These two protein chains interact to form a complex.

Sequence of chain A:
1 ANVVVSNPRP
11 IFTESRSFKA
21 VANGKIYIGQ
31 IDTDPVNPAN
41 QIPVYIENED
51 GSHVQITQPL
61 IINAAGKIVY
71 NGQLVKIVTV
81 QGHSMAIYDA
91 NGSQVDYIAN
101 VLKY

Sequence of chain B:
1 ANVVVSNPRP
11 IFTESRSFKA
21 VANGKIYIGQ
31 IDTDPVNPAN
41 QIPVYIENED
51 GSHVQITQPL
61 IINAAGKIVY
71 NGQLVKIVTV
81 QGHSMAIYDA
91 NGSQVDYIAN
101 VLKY

Interface contacts:
Residue F18 in chain B contacts residue I11 in chain A (closest heavy-atom distance 3.5 Å).
Residue V78 in chain B contacts residue A1 in chain A (closest heavy-atom distance 3.8 Å).
Residue V80 in chain B is in contact with residue V3 in chain A (closest heavy-atom distance 3.8 Å).
Residue V80 in chain B is in contact with residue A1 in chain A (closest heavy-atom distance 3.8 Å).
Residue A99 in chain B interacts with residue E49 in chain A (closest heavy-atom distance 4.3 Å).
Residue F18 in chain B interacts with residue F18 in chain A (closest heavy-atom distance 3.7 Å).
Residue E14 in chain B interacts with residue K67 in chain A (closest heavy-atom distance 3.1 Å).
Residue F18 in chain B is in contact with residue A65 in chain A (closest heavy-atom distance 3.8 Å).
Residue H83 in chain B interacts with residue V3 in chain A (closest heavy-atom distance 3.6 Å).
Residue F18 in chain B is in contact with residue A64 in chain A (closest heavy-atom distance 3.7 Å).
Residue S17 in chain B contacts residue A64 in chain A (closest heavy-atom distance 4.2 Å).
Residue S15 in chain B contacts residue A65 in chain A (closest heavy-atom distance 3.7 Å).
Residue S17 in chain B is in contact with residue A65 in chain A (closest heavy-atom distance 3.2 Å).
Residue H53 in chain B is in contact with residue A1 in chain A (closest heavy-atom distance 4.0 Å).
Residue V78 in chain B contacts residue V3 in chain A (closest heavy-atom distance 3.1 Å).
Residue M85 in chain B is in contact with residue S6 in chain A (closest heavy-atom distance 3.4 Å).
Residue Y104 in chain B contacts residue P8 in chain A (closest heavy-atom distance 3.3 Å).
Residue K103 in chain B interacts with residue K76 in chain A (closest heavy-atom distance 3.3 Å).
Residue T79 in chain B contacts residue N2 in chain A (closest heavy-atom distance 3.3 Å).
Residue R16 in chain B contacts residue A64 in chain A (closest heavy-atom distance 3.6 Å).
Residue R16 in chain B interacts with residue L74 in chain A (closest heavy-atom distance 3.5 Å).
Residue S15 in chain B is in contact with residue L74 in chain A (closest heavy-atom distance 3.5 Å).
Residue S15 in chain B interacts with residue K67 in chain A (closest heavy-atom distance 4.0 Å).
Residue I77 in chain B contacts residue V3 in chain A (closest heavy-atom distance 4.3 Å).
Residue R16 in chain B contacts residue Q73 in chain A (closest heavy-atom distance 4.3 Å).
Residue Y104 in chain B contacts residue R9 in chain A (closest heavy-atom distance 3.2 Å).
Residue I68 in chain B contacts residue V5 in chain A (closest heavy-atom distance 3.8 Å).
Residue T79 in chain B contacts residue A1 in chain A (closest heavy-atom distance 3.4 Å).
Residue L102 in chain B interacts with residue V3 in chain A (closest heavy-atom distance 3.8 Å).
Residue L60 in chain B contacts residue V5 in chain A (closest heavy-atom distance 4.2 Å).
Residue F12 in chain B is in contact with residue S6 in chain A (closest heavy-atom distance 3.8 Å).
Residue F12 in chain B interacts with residue N7 in chain A (closest heavy-atom distance 3.9 Å).
Residue R16 in chain B interacts with residue A65 in chain A (closest heavy-atom distance 3.9 Å).
Residue T13 in chain B interacts with residue I11 in chain A (closest heavy-atom distance 3.6 Å).
Residue V78 in chain B contacts residue V4 in chain A (closest heavy-atom distance 3.6 Å).
Residue I77 in chain B contacts residue V5 in chain A (closest heavy-atom distance 2.9 Å).
Residue I11 in chain B interacts with residue N7 in chain A (closest heavy-atom distance 3.0 Å).
Residue Y104 in chain B contacts residue K76 in chain A (closest heavy-atom distance 3.3 Å).
Residue T79 in chain B is in contact with residue V3 in chain A (closest heavy-atom distance 2.6 Å).
Residue T13 in chain B is in contact with residue K67 in chain A (closest heavy-atom distance 3.4 Å).
Residue Q81 in chain B contacts residue V3 in chain A (closest heavy-atom distance 3.6 Å).
Residue D96 in chain B interacts with residue R9 in chain A (closest heavy-atom distance 2.9 Å).
Residue E14 in chain B contacts residue A65 in chain A (closest heavy-atom distance 3.5 Å).
Residue P10 in chain B contacts residue V5 in chain A (closest heavy-atom distance 3.8 Å).
Residue K76 in chain B contacts residue V4 in chain A (closest heavy-atom distance 3.9 Å).
Residue F18 in chain B interacts with residue T13 in chain A (closest heavy-atom distance 3.8 Å).
Residue K103 in chain B is in contact with residue E47 in chain A (closest heavy-atom distance 4.2 Å).
Residue P10 in chain B contacts residue N7 in chain A (closest heavy-atom distance 3.8 Å).
Residue H83 in chain B interacts with residue V5 in chain A (closest heavy-atom distance 4.1 Å).
Residue P10 in chain B interacts with residue S6 in chain A (closest heavy-atom distance 3.6 Å).
Residue I28 in chain B is in contact with residue V5 in chain A (closest heavy-atom distance 4.2 Å).
Residue I77 in chain B interacts with residue V4 in chain A (closest heavy-atom distance 3.2 Å).
Residue I98 in chain B interacts with residue P8 in chain A (closest heavy-atom distance 3.7 Å).
Residue R16 in chain B interacts with residue G72 in chain A (closest heavy-atom distance 3.0 Å).
Residue G82 in chain B is in contact with residue V3 in chain A (closest heavy-atom distance 4.1 Å).
Residue F18 in chain B contacts residue K19 in chain A (closest heavy-atom distance 3.6 Å).
Residue I98 in chain B is in contact with residue R9 in chain A (closest heavy-atom distance 3.7 Å).
Residue S15 in chain B contacts residue N63 in chain A (closest heavy-atom distance 3.0 Å).
Residue F18 in chain B interacts with residue A20 in chain A (closest heavy-atom distance 3.7 Å).
Residue M85 in chain B interacts with residue V5 in chain A (closest heavy-atom distance 3.8 Å).